Contacts between the two chains:
Residue L26 in the second protein contacts residue E65 in the first protein (closest heavy-atom distance 3.6 Å).
Residue M1 in the second protein contacts residue I107 in the first protein (closest heavy-atom distance 4.5 Å).
Residue Y29 in the second protein interacts with residue I107 in the first protein (closest heavy-atom distance 4.3 Å).
Residue R14 in the second protein is in contact with residue H110 in the first protein (closest heavy-atom distance 4.5 Å).
Residue M1 in the second protein interacts with residue N148 in the first protein (closest heavy-atom distance 3.3 Å).
Residue D2 in the second protein interacts with residue G152 in the first protein (closest heavy-atom distance 3.7 Å).
Residue Y4 in the second protein interacts with residue F141 in the first protein (closest heavy-atom distance 4.0 Å).
Residue M1 in the second protein contacts residue G152 in the first protein (closest heavy-atom distance 4.1 Å).
Residue M1 in the second protein is in contact with residue A149 in the first protein (closest heavy-atom distance 4.1 Å).
Residue K30 in the second protein interacts with residue F63 in the first protein (closest heavy-atom distance 4.4 Å).
Residue K22 in the second protein is in contact with residue E65 in the first protein (closest heavy-atom distance 4.4 Å).
Residue F5 in the second protein is in contact with residue F141 in the first protein (closest heavy-atom distance 3.9 Å).
Residue I36 in the second protein is in contact with residue F63 in the first protein (closest heavy-atom distance 4.1 Å).
Residue F5 in the second protein is in contact with residue E113 in the first protein (closest heavy-atom distance 3.9 Å).
Residue M1 in the second protein is in contact with residue I62 in the first protein (closest heavy-atom distance 3.1 Å).
Residue L18 in the second protein interacts with residue A103 in the first protein (closest heavy-atom distance 4.1 Å).
Residue N17 in the second protein interacts with residue R114 in the first protein (closest heavy-atom distance 4.4 Å).
Residue I8 in the second protein is in contact with residue E113 in the first protein (closest heavy-atom distance 4.4 Å).
Residue R25 in the second protein is in contact with residue E65 in the first protein (closest heavy-atom distance 2.7 Å).
Residue Y29 in the second protein is in contact with residue F63 in the first protein (closest heavy-atom distance 3.2 Å).
Residue K44 in the second protein interacts with residue K156 in the first protein (closest heavy-atom distance 3.6 Å).
Residue Y4 in the second protein contacts residue C109 in the first protein (closest heavy-atom distance 3.5 Å).
Residue Y4 in the second protein contacts residue H110 in the first protein (closest heavy-atom distance 3.1 Å).
Residue N3 in the second protein is in contact with residue T61 in the first protein (closest heavy-atom distance 3.5 Å).
Residue L13 in the second protein interacts with residue H110 in the first protein (closest heavy-atom distance 3.7 Å).
Residue Y4 in the second protein is in contact with residue V145 in the first protein (closest heavy-atom distance 3.9 Å).
Residue N17 in the second protein is in contact with residue H104 in the first protein (closest heavy-atom distance 3.2 Å).
Residue Y4 in the second protein is in contact with residue A108 in the first protein (closest heavy-atom distance 3.1 Å).
Residue D2 in the second protein contacts residue N148 in the first protein (closest heavy-atom distance 3.6 Å).
Residue L11 in the second protein contacts residue I107 in the first protein (closest heavy-atom distance 4.1 Å).
Residue A7 in the second protein interacts with residue T61 in the first protein (closest heavy-atom distance 4.2 Å).
Residue E40 in the second protein contacts residue K156 in the first protein (closest heavy-atom distance 3.8 Å).
Residue T220 in the second protein interacts with residue F157 in the first protein (closest heavy-atom distance 3.2 Å).
Residue K44 in the second protein interacts with residue F157 in the first protein (closest heavy-atom distance 4.0 Å).
Residue F5 in the second protein interacts with residue V145 in the first protein (closest heavy-atom distance 4.6 Å).
Residue F221 in the second protein interacts with residue I153 in the first protein (closest heavy-atom distance 3.7 Å).
Residue D2 in the second protein is in contact with residue I153 in the first protein (closest heavy-atom distance 4.5 Å).
Residue L13 in the second protein contacts residue H104 in the first protein (closest heavy-atom distance 3.8 Å).
Residue Y4 in the second protein contacts residue E113 in the first protein (closest heavy-atom distance 3.0 Å).
Residue R14 in the second protein is in contact with residue E113 in the first protein (closest heavy-atom distance 2.3 Å).
Residue Y29 in the second protein is in contact with residue E65 in the first protein (closest heavy-atom distance 3.3 Å).
Residue D2 in the second protein contacts residue T61 in the first protein (closest heavy-atom distance 2.4 Å).
Residue I32 in the second protein interacts with residue F63 in the first protein (closest heavy-atom distance 3.9 Å).
Residue I8 in the second protein contacts residue I107 in the first protein (closest heavy-atom distance 3.6 Å).
Residue I8 in the second protein interacts with residue H110 in the first protein (closest heavy-atom distance 4.2 Å).
Residue L18 in the second protein is in contact with residue H104 in the first protein (closest heavy-atom distance 3.1 Å).
Residue F221 in the second protein contacts residue F157 in the first protein (closest heavy-atom distance 3.8 Å).
Residue I36 in the second protein contacts residue T61 in the first protein (closest heavy-atom distance 3.8 Å).
Residue M1 in the second protein contacts residue A108 in the first protein (closest heavy-atom distance 4.0 Å).
Residue E40 in the second protein interacts with residue T61 in the first protein (closest heavy-atom distance 4.2 Å).
Residue P20 in the second protein interacts with residue A103 in the first protein (closest heavy-atom distance 4.3 Å).
Residue D2 in the second protein interacts with residue A149 in the first protein (closest heavy-atom distance 4.2 Å).
Residue R25 in the second protein interacts with residue A103 in the first protein (closest heavy-atom distance 3.8 Å).
Residue K33 in the second protein contacts residue F63 in the first protein (closest heavy-atom distance 3.7 Å).
Residue L13 in the second protein interacts with residue I107 in the first protein (closest heavy-atom distance 4.6 Å).
Residue P19 in the second protein interacts with residue A103 in the first protein (closest heavy-atom distance 4.2 Å).
Residue Y29 in the second protein contacts residue A103 in the first protein (closest heavy-atom distance 4.4 Å).
Residue Y29 in the second protein is in contact with residue A64 in the first protein (closest heavy-atom distance 3.8 Å).
Residue M1 in the second protein interacts with residue T61 in the first protein (closest heavy-atom distance 3.8 Å).
Residue N17 in the second protein is in contact with residue Y101 in the first protein (closest heavy-atom distance 3.5 Å).

Sequence of the second protein:
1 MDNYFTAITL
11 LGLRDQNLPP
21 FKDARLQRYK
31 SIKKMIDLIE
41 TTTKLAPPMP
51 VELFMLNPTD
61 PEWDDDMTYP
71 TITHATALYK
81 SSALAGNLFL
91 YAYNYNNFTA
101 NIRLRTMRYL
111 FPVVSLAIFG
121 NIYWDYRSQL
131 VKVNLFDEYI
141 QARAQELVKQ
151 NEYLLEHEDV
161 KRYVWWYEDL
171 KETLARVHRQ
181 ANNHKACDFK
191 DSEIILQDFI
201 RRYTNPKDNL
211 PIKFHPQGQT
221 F

These two protein chains interact to form a complex.

Sequence of the first protein:
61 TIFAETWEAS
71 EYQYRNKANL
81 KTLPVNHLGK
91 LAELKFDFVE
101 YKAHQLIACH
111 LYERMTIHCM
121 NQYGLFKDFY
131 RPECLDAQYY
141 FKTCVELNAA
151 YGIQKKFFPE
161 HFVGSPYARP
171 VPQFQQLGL